Sequence of chain B:
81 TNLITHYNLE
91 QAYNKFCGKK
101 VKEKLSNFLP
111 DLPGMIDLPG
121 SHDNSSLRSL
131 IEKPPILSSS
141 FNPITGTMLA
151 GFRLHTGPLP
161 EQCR

Sequence of chain A:
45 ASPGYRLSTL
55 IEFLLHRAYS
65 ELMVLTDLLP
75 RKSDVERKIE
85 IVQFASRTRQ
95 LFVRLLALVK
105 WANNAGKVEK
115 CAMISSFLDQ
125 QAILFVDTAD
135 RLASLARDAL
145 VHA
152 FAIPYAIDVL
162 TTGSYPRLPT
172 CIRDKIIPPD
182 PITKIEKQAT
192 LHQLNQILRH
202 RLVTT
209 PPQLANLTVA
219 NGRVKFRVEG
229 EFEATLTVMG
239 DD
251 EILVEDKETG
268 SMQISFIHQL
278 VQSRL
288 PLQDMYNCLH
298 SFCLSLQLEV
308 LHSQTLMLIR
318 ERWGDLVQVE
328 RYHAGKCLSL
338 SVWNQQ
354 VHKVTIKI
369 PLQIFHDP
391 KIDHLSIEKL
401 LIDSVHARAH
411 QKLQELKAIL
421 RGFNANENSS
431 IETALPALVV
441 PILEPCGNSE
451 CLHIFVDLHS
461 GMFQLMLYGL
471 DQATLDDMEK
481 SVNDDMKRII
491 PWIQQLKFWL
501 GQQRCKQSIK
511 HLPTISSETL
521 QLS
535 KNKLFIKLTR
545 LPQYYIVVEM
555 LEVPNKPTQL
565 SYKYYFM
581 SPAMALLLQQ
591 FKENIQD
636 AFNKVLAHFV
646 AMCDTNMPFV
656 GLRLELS

These two protein chains interact to form a complex.

Contacts between the two chains:
Residue Q94 in chain A is in contact with residue D117 in chain B (closest heavy-atom distance 3.7 Å).
Residue R93 in chain A contacts residue I116 in chain B (closest heavy-atom distance 3.4 Å).
Residue D78 in chain A interacts with residue H155 in chain B (closest heavy-atom distance 3.0 Å).
Residue P74 in chain A interacts with residue G151 in chain B (closest heavy-atom distance 4.0 Å).
Residue Y49 in chain A contacts residue E132 in chain B (closest heavy-atom distance 3.1 Å).
Residue I83 in chain A is in contact with residue L159 in chain B (closest heavy-atom distance 3.5 Å).
Residue Q87 in chain A contacts residue Q162 in chain B (closest heavy-atom distance 4.3 Å).
Residue K111 in chain A contacts residue A92 in chain B (closest heavy-atom distance 3.6 Å).
Residue L100 in chain A interacts with residue L112 in chain B (closest heavy-atom distance 3.6 Å).
Residue R61 in chain A interacts with residue L130 in chain B (closest heavy-atom distance 3.5 Å).
Residue L95 in chain A is in contact with residue L127 in chain B (closest heavy-atom distance 4.2 Å).
Residue S64 in chain A interacts with residue N142 in chain B (closest heavy-atom distance 3.5 Å).
Residue Y49 in chain A contacts residue I131 in chain B (closest heavy-atom distance 3.4 Å).
Residue Q94 in chain A contacts residue P119 in chain B (closest heavy-atom distance 4.1 Å).
Residue V86 in chain A interacts with residue L159 in chain B (closest heavy-atom distance 3.8 Å).
Residue L99 in chain A is in contact with residue L127 in chain B (closest heavy-atom distance 4.2 Å).
Residue T70 in chain A interacts with residue L149 in chain B (closest heavy-atom distance 4.0 Å).
Residue R93 in chain A contacts residue P113 in chain B (closest heavy-atom distance 2.5 Å).
Residue R61 in chain A interacts with residue S126 in chain B (closest heavy-atom distance 3.3 Å).
Residue R61 in chain A contacts residue L137 in chain B (closest heavy-atom distance 4.0 Å).
Residue N108 in chain A contacts residue F96 in chain B (closest heavy-atom distance 3.0 Å).
Residue L73 in chain A interacts with residue F152 in chain B (closest heavy-atom distance 4.0 Å).
Residue R98 in chain A contacts residue P119 in chain B (closest heavy-atom distance 3.2 Å).
Residue L95 in chain A is in contact with residue S126 in chain B (closest heavy-atom distance 4.3 Å).
Residue K82 in chain A contacts residue L159 in chain B (closest heavy-atom distance 3.5 Å).
Residue F57 in chain A interacts with residue L130 in chain B (closest heavy-atom distance 3.2 Å).
Residue V86 in chain A interacts with residue Q162 in chain B (closest heavy-atom distance 3.4 Å).
Residue L66 in chain A contacts residue F152 in chain B (closest heavy-atom distance 3.5 Å).
Residue V97 in chain A interacts with residue L112 in chain B (closest heavy-atom distance 3.5 Å).
Residue F57 in chain A is in contact with residue K133 in chain B (closest heavy-atom distance 4.3 Å).
Residue F57 in chain A interacts with residue L137 in chain B (closest heavy-atom distance 3.2 Å).
Residue E56 in chain A contacts residue S139 in chain B (closest heavy-atom distance 3.8 Å).
Residue R81 in chain A interacts with residue G151 in chain B (closest heavy-atom distance 2.5 Å).
Residue M67 in chain A contacts residue I144 in chain B (closest heavy-atom distance 3.4 Å).
Residue V79 in chain A interacts with residue P160 in chain B (closest heavy-atom distance 3.4 Å).
Residue V97 in chain A is in contact with residue L109 in chain B (closest heavy-atom distance 3.6 Å).
Residue H60 in chain A contacts residue S140 in chain B (closest heavy-atom distance 2.5 Å).
Residue R93 in chain A contacts residue L112 in chain B (closest heavy-atom distance 3.9 Å).
Residue I83 in chain A contacts residue E161 in chain B (closest heavy-atom distance 3.4 Å).
Residue S64 in chain A contacts residue L137 in chain B (closest heavy-atom distance 4.0 Å).
Residue Y63 in chain A is in contact with residue I144 in chain B (closest heavy-atom distance 3.2 Å).
Residue A101 in chain A interacts with residue L105 in chain B (closest heavy-atom distance 4.2 Å).
Residue R98 in chain A is in contact with residue L127 in chain B (closest heavy-atom distance 3.6 Å).
Residue R81 in chain A interacts with residue L154 in chain B (closest heavy-atom distance 4.3 Å).
Residue K104 in chain A contacts residue F108 in chain B (closest heavy-atom distance 3.9 Å).
Residue H60 in chain A interacts with residue F141 in chain B (closest heavy-atom distance 3.3 Å).
Residue H60 in chain A contacts residue L137 in chain B (closest heavy-atom distance 3.2 Å).
Residue M67 in chain A is in contact with residue L149 in chain B (closest heavy-atom distance 3.7 Å).
Residue Y49 in chain A interacts with residue R128 in chain B (closest heavy-atom distance 3.8 Å).
Residue A101 in chain A interacts with residue F108 in chain B (closest heavy-atom distance 3.5 Å).
Residue L58 in chain A interacts with residue L127 in chain B (closest heavy-atom distance 4.0 Å).
Residue R98 in chain A interacts with residue N124 in chain B (closest heavy-atom distance 3.0 Å).
Residue I85 in chain A is in contact with residue L154 in chain B (closest heavy-atom distance 3.8 Å).
Residue V79 in chain A is in contact with residue P158 in chain B (closest heavy-atom distance 4.1 Å).
Residue V79 in chain A is in contact with residue L159 in chain B (closest heavy-atom distance 3.5 Å).
Residue R81 in chain A is in contact with residue R153 in chain B (closest heavy-atom distance 4.0 Å).
Residue T70 in chain A contacts residue F152 in chain B (closest heavy-atom distance 3.5 Å).
Residue K82 in chain A contacts residue P158 in chain B (closest heavy-atom distance 3.9 Å).
Residue K82 in chain A is in contact with residue G157 in chain B (closest heavy-atom distance 2.8 Å).
Residue D71 in chain A interacts with residue M148 in chain B (closest heavy-atom distance 2.9 Å).